Residue-level contacts at the interface:
Residue V375 in the first protein is in contact with residue L5 in the second protein (closest heavy-atom distance 3.7 Å).
Residue L165 in the first protein contacts residue L7 in the second protein (closest heavy-atom distance 4.5 Å).
Residue L190 in the first protein is in contact with residue L7 in the second protein (closest heavy-atom distance 4.9 Å).
Residue T185 in the first protein interacts with residue L7 in the second protein (closest heavy-atom distance 4.0 Å).
Residue G187 in the first protein interacts with residue G11 in the second protein (closest heavy-atom distance 4.2 Å).
Residue P257 in the first protein is in contact with residue P9 in the second protein (closest heavy-atom distance 4.0 Å).
Residue V262 in the first protein contacts residue L5 in the second protein (closest heavy-atom distance 4.1 Å).
Residue V262 in the first protein is in contact with residue L7 in the second protein (closest heavy-atom distance 3.6 Å).
Residue L376 in the first protein interacts with residue L5 in the second protein (closest heavy-atom distance 4.5 Å).
Residue G187 in the first protein interacts with residue L5 in the second protein (closest heavy-atom distance 2.7 Å).
Residue L190 in the first protein is in contact with residue L5 in the second protein (closest heavy-atom distance 4.0 Å).
Residue P257 in the first protein is in contact with residue L7 in the second protein (closest heavy-atom distance 4.0 Å).
Residue T185 in the first protein contacts residue L5 in the second protein (closest heavy-atom distance 3.5 Å).
Residue H188 in the first protein is in contact with residue L5 in the second protein (closest heavy-atom distance 3.7 Å).
Residue P361 in the first protein interacts with residue L5 in the second protein (closest heavy-atom distance 4.0 Å).
Residue Y259 in the first protein interacts with residue L7 in the second protein (closest heavy-atom distance 4.1 Å).
Residue M377 in the first protein is in contact with residue L5 in the second protein (closest heavy-atom distance 3.8 Å).
Residue R189 in the first protein contacts residue L5 in the second protein (closest heavy-atom distance 3.9 Å).
Residue D258 in the first protein interacts with residue L7 in the second protein (closest heavy-atom distance 5.0 Å).
Residue G187 in the first protein is in contact with residue L7 in the second protein (closest heavy-atom distance 3.8 Å).

Sequence of the first protein:
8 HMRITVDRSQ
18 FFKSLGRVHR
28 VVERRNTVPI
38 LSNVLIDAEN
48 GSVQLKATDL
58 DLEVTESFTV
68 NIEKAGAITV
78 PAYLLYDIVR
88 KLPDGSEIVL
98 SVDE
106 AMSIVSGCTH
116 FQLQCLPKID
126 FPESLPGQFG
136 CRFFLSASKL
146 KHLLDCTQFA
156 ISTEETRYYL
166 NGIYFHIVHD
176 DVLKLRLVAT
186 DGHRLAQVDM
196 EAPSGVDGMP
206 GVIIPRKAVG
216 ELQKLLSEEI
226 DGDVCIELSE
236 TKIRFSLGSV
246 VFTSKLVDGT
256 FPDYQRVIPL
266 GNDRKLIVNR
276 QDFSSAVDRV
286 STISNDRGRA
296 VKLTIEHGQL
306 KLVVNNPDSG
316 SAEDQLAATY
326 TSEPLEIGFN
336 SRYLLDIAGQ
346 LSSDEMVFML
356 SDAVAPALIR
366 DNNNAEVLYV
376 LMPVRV

Sequence of the second protein:
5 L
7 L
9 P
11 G

This data describes a binding interaction between two proteins.